Sequence of chain B:
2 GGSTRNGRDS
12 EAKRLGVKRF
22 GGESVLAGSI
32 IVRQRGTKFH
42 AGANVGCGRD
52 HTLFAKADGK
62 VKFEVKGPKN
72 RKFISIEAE

Sequence of chain A:
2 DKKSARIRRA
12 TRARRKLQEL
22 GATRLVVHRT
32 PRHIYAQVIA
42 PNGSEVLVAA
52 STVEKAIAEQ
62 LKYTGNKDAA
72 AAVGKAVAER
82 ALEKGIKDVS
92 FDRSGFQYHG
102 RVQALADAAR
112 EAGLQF

These two protein chains interact to form a complex.

Residue-level contacts at the interface:
Residue E20 in chain A is in contact with residue G43 in chain B (closest heavy-atom distance 4.5 Å).
Residue Q19 in chain A interacts with residue F74 in chain B (closest heavy-atom distance 3.7 Å).
Residue R16 in chain A interacts with residue R72 in chain B (closest heavy-atom distance 5.0 Å).
Residue E20 in chain A interacts with residue V46 in chain B (closest heavy-atom distance 4.5 Å).